Interface contacts:
Residue E22 in chain A is in contact with residue G105 in chain B (closest heavy-atom distance 3.3 Å).
Residue P359 in chain A is in contact with residue V123 in chain B (closest heavy-atom distance 3.7 Å).
Residue R84 in chain A is in contact with residue R85 in chain B (closest heavy-atom distance 3.4 Å).
Residue R79 in chain A contacts residue R85 in chain B (closest heavy-atom distance 3.7 Å).
Residue T82 in chain A contacts residue P90 in chain B (closest heavy-atom distance 3.5 Å).
Residue R84 in chain A interacts with residue K88 in chain B (closest heavy-atom distance 3.6 Å).
Residue D245 in chain A interacts with residue H126 in chain B (closest heavy-atom distance 2.9 Å).
Residue M1 in chain A interacts with residue V137 in chain B (closest heavy-atom distance 3.8 Å).
Residue M1 in chain A is in contact with residue K138 in chain B (closest heavy-atom distance 3.7 Å).
Residue V362 in chain A interacts with residue T121 in chain B (closest heavy-atom distance 3.6 Å).
Residue K370 in chain A interacts with residue V123 in chain B (closest heavy-atom distance 3.5 Å).
Residue V362 in chain A is in contact with residue W120 in chain B (closest heavy-atom distance 3.6 Å).
Residue E77 in chain A is in contact with residue Q102 in chain B (closest heavy-atom distance 3.7 Å).
Residue P89 in chain A is in contact with residue H83 in chain B (closest heavy-atom distance 3.6 Å).
Residue E22 in chain A interacts with residue W107 in chain B (closest heavy-atom distance 2.6 Å).
Residue L26 in chain A contacts residue L114 in chain B (closest heavy-atom distance 3.7 Å).
Residue P89 in chain A is in contact with residue R85 in chain B (closest heavy-atom distance 3.5 Å).
Residue T225 in chain A is in contact with residue T100 in chain B (closest heavy-atom distance 3.3 Å).
Residue F244 in chain A interacts with residue H126 in chain B (closest heavy-atom distance 3.5 Å).
Residue R229 in chain A is in contact with residue L103 in chain B (closest heavy-atom distance 3.3 Å).
Residue E22 in chain A contacts residue P104 in chain B (closest heavy-atom distance 3.8 Å).
Residue T130 in chain A is in contact with residue V142 in chain B (closest heavy-atom distance 3.3 Å).
Residue Q85 in chain A is in contact with residue R85 in chain B (closest heavy-atom distance 3.9 Å).
Residue G81 in chain A interacts with residue P90 in chain B (closest heavy-atom distance 3.7 Å).
Residue Y357 in chain A is in contact with residue H126 in chain B (closest heavy-atom distance 3.3 Å).
Residue T361 in chain A is in contact with residue V123 in chain B (closest heavy-atom distance 3.9 Å).
Residue V363 in chain A is in contact with residue W107 in chain B (closest heavy-atom distance 3.6 Å).
Residue H28 in chain A contacts residue R125 in chain B (closest heavy-atom distance 3.8 Å).
Residue R84 in chain A interacts with residue C86 in chain B (closest heavy-atom distance 3.0 Å).
Residue Q31 in chain A contacts residue Y108 in chain B (closest heavy-atom distance 3.5 Å).
Residue S48 in chain A interacts with residue V127 in chain B (closest heavy-atom distance 3.7 Å).
Residue Y83 in chain A interacts with residue W107 in chain B (closest heavy-atom distance 3.7 Å).
Residue D245 in chain A contacts residue C128 in chain B (closest heavy-atom distance 3.3 Å).
Residue Q358 in chain A is in contact with residue P124 in chain B (closest heavy-atom distance 3.6 Å).
Residue D245 in chain A contacts residue V127 in chain B (closest heavy-atom distance 3.6 Å).
Residue R84 in chain A contacts residue G89 in chain B (closest heavy-atom distance 3.3 Å).
Residue T82 in chain A interacts with residue G105 in chain B (closest heavy-atom distance 3.3 Å).
Residue E27 in chain A is in contact with residue R125 in chain B (closest heavy-atom distance 3.5 Å).
Residue K370 in chain A is in contact with residue Y122 in chain B (closest heavy-atom distance 3.8 Å).
Residue Q358 in chain A interacts with residue R125 in chain B (closest heavy-atom distance 3.5 Å).
Residue E77 in chain A is in contact with residue A101 in chain B (closest heavy-atom distance 3.3 Å).
Residue T130 in chain A contacts residue S141 in chain B (closest heavy-atom distance 3.3 Å).
Residue Y83 in chain A is in contact with residue G105 in chain B (closest heavy-atom distance 3.9 Å).
Residue T82 in chain A interacts with residue N91 in chain B (closest heavy-atom distance 3.1 Å).
Residue Q358 in chain A contacts residue H126 in chain B (closest heavy-atom distance 3.3 Å).
Residue T130 in chain A contacts residue K138 in chain B (closest heavy-atom distance 3.5 Å).
Residue P364 in chain A is in contact with residue L114 in chain B (closest heavy-atom distance 3.7 Å).
Residue F244 in chain A is in contact with residue R125 in chain B (closest heavy-atom distance 3.8 Å).
Residue D46 in chain A contacts residue V127 in chain B (closest heavy-atom distance 3.3 Å).
Residue D46 in chain A contacts residue R125 in chain B (closest heavy-atom distance 3.1 Å).
Residue L26 in chain A interacts with residue W107 in chain B (closest heavy-atom distance 3.6 Å).
Residue P32 in chain A contacts residue Y108 in chain B (closest heavy-atom distance 3.6 Å).
Residue M1 in chain A is in contact with residue S141 in chain B (closest heavy-atom distance 3.6 Å).
Residue N50 in chain A interacts with residue K138 in chain B (closest heavy-atom distance 3.4 Å).
Residue R84 in chain A contacts residue P90 in chain B (closest heavy-atom distance 3.7 Å).
Residue K370 in chain A interacts with residue W120 in chain B (closest heavy-atom distance 3.4 Å).
Residue P364 in chain A is in contact with residue W107 in chain B (closest heavy-atom distance 3.1 Å).
Residue Y83 in chain A interacts with residue P104 in chain B (closest heavy-atom distance 3.9 Å).
Residue I42 in chain A interacts with residue Y122 in chain B (closest heavy-atom distance 3.3 Å).
Residue R84 in chain A interacts with residue A87 in chain B (closest heavy-atom distance 2.8 Å).

The following describes two proteins that form a bound complex.

Sequence of chain B:
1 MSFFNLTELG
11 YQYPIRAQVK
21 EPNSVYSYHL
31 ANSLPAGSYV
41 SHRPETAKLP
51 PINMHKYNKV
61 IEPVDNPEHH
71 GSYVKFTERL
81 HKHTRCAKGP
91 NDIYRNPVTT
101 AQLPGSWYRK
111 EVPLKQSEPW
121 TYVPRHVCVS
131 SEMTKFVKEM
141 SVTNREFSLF

Sequence of chain A:
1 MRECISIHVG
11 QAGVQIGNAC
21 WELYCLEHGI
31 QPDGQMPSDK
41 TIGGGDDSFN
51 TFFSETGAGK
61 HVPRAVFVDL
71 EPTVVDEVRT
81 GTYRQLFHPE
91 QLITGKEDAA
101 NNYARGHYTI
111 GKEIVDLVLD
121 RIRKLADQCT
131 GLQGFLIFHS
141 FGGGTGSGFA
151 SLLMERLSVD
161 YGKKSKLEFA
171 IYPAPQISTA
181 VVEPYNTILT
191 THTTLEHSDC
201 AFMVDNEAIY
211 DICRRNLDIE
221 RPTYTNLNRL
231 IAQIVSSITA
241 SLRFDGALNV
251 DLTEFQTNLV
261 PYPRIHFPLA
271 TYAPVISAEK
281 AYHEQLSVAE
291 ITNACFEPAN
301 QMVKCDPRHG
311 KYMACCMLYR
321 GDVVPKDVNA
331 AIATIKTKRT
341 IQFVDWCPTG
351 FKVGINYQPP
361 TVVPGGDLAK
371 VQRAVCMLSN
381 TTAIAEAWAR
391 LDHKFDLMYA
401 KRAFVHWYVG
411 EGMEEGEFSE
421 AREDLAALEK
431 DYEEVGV